These two protein chains interact to form a complex.

Sequence of the first protein:
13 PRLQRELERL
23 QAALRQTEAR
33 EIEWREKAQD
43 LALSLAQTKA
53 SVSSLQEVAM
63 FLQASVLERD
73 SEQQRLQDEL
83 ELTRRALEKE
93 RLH

Sequence of the second protein:
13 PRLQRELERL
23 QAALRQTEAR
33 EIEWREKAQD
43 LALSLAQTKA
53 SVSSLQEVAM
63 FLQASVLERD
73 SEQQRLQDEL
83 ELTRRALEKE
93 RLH

Contacts between the two chains:
Residue T50 in the second protein contacts residue V54 in the first protein (closest heavy-atom distance 3.8 Å).
Residue T85 in the second protein interacts with residue T85 in the first protein (closest heavy-atom distance 3.8 Å).
Residue V54 in the second protein contacts residue L57 in the first protein (closest heavy-atom distance 3.5 Å).
Residue L82 in the second protein is in contact with residue T85 in the first protein (closest heavy-atom distance 3.6 Å).
Residue D72 in the second protein contacts residue R71 in the first protein (closest heavy-atom distance 2.8 Å).
Residue L47 in the second protein interacts with residue L47 in the first protein (closest heavy-atom distance 3.8 Å).
Residue T85 in the second protein interacts with residue L82 in the first protein (closest heavy-atom distance 3.8 Å).
Residue L26 in the second protein interacts with residue L22 in the first protein (closest heavy-atom distance 3.7 Å).
Residue S46 in the second protein contacts residue L47 in the first protein (closest heavy-atom distance 3.6 Å).
Residue L64 in the second protein is in contact with residue L64 in the first protein (closest heavy-atom distance 3.7 Å).
Residue E81 in the second protein interacts with residue L82 in the first protein (closest heavy-atom distance 3.7 Å).
Residue L47 in the second protein interacts with residue S46 in the first protein (closest heavy-atom distance 3.8 Å).
Residue E33 in the second protein contacts residue T29 in the first protein (closest heavy-atom distance 3.4 Å).
Residue L43 in the second protein is in contact with residue A40 in the first protein (closest heavy-atom distance 3.4 Å).
Residue T29 in the second protein is in contact with residue T29 in the first protein (closest heavy-atom distance 3.7 Å).
Residue V68 in the second protein is in contact with residue L64 in the first protein (closest heavy-atom distance 3.8 Å).
Residue R37 in the second protein is in contact with residue W36 in the first protein (closest heavy-atom distance 3.6 Å).
Residue L78 in the second protein is in contact with residue L82 in the first protein (closest heavy-atom distance 3.7 Å).
Residue L57 in the second protein interacts with residue V54 in the first protein (closest heavy-atom distance 3.7 Å).
Residue Q75 in the second protein contacts residue L78 in the first protein (closest heavy-atom distance 3.8 Å).
Residue W36 in the second protein contacts residue A40 in the first protein (closest heavy-atom distance 3.8 Å).
Residue L22 in the second protein contacts residue L22 in the first protein (closest heavy-atom distance 3.5 Å).
Residue L82 in the second protein interacts with residue L82 in the first protein (closest heavy-atom distance 3.8 Å).
Residue R71 in the second protein interacts with residue R71 in the first protein (closest heavy-atom distance 3.6 Å).
Residue L22 in the second protein contacts residue Q23 in the first protein (closest heavy-atom distance 3.8 Å).
Residue W36 in the second protein contacts residue R37 in the first protein (closest heavy-atom distance 3.6 Å).
Residue L15 in the second protein is in contact with residue L15 in the first protein (closest heavy-atom distance 3.4 Å).
Residue A61 in the second protein interacts with residue L64 in the first protein (closest heavy-atom distance 3.5 Å).
Residue L89 in the second protein is in contact with residue L89 in the first protein (closest heavy-atom distance 3.8 Å).
Residue W36 in the second protein is in contact with residue W36 in the first protein (closest heavy-atom distance 3.8 Å).
Residue E92 in the second protein is in contact with residue R93 in the first protein (closest heavy-atom distance 3.8 Å).
Residue L64 in the second protein is in contact with residue A61 in the first protein (closest heavy-atom distance 3.6 Å).
Residue T29 in the second protein contacts residue E33 in the first protein (closest heavy-atom distance 3.2 Å).
Residue E33 in the second protein is in contact with residue R32 in the first protein (closest heavy-atom distance 3.0 Å).
Residue R86 in the second protein is in contact with residue E81 in the first protein (closest heavy-atom distance 2.6 Å).
Residue E81 in the second protein interacts with residue R86 in the first protein (closest heavy-atom distance 3.8 Å).
Residue L26 in the second protein is in contact with residue L26 in the first protein (closest heavy-atom distance 3.8 Å).
Residue L22 in the second protein contacts residue L19 in the first protein (closest heavy-atom distance 3.4 Å).
Residue R71 in the second protein contacts residue V68 in the first protein (closest heavy-atom distance 3.8 Å).
Residue Q75 in the second protein interacts with residue E74 in the first protein (closest heavy-atom distance 3.1 Å).
Residue V68 in the second protein contacts residue V68 in the first protein (closest heavy-atom distance 3.8 Å).
Residue E30 in the second protein contacts residue T29 in the first protein (closest heavy-atom distance 3.7 Å).
Residue L82 in the second protein is in contact with residue L78 in the first protein (closest heavy-atom distance 3.9 Å).
Residue L47 in the second protein interacts with residue T50 in the first protein (closest heavy-atom distance 3.2 Å).
Residue E18 in the second protein contacts residue L19 in the first protein (closest heavy-atom distance 3.4 Å).
Residue Q79 in the second protein is in contact with residue L78 in the first protein (closest heavy-atom distance 3.2 Å).
Residue R32 in the second protein interacts with residue E33 in the first protein (closest heavy-atom distance 2.8 Å).
Residue E74 in the second protein interacts with residue Q75 in the first protein (closest heavy-atom distance 3.8 Å).
Residue V68 in the second protein interacts with residue R71 in the first protein (closest heavy-atom distance 3.7 Å).
Residue T50 in the second protein interacts with residue L47 in the first protein (closest heavy-atom distance 3.5 Å).
Residue L15 in the second protein interacts with residue Q16 in the first protein (closest heavy-atom distance 3.6 Å).
Residue L26 in the second protein interacts with residue T29 in the first protein (closest heavy-atom distance 3.6 Å).
Residue V54 in the second protein contacts residue T50 in the first protein (closest heavy-atom distance 3.7 Å).
Residue R71 in the second protein is in contact with residue D72 in the first protein (closest heavy-atom distance 2.8 Å).
Residue A40 in the second protein interacts with residue L43 in the first protein (closest heavy-atom distance 3.2 Å).
Residue R93 in the second protein contacts residue E92 in the first protein (closest heavy-atom distance 3.8 Å).
Residue L43 in the second protein is in contact with residue L47 in the first protein (closest heavy-atom distance 3.6 Å).
Residue V54 in the second protein contacts residue V54 in the first protein (closest heavy-atom distance 3.5 Å).
Residue T29 in the second protein contacts residue L26 in the first protein (closest heavy-atom distance 3.7 Å).
Residue S53 in the second protein is in contact with residue V54 in the first protein (closest heavy-atom distance 3.5 Å).